Sequence of chain A:
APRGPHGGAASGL

Interface contacts:
Residue Y83 in chain B contacts residue A1 in chain A (closest heavy-atom distance 4.2 Å).
Residue I90 in chain B contacts residue P5 in chain A (closest heavy-atom distance 4.0 Å).
Residue I90 in chain B is in contact with residue P2 in chain A (closest heavy-atom distance 4.1 Å).
Residue L105 in chain B is in contact with residue L13 in chain A (closest heavy-atom distance 4.1 Å).
Residue S101 in chain B is in contact with residue L13 in chain A (closest heavy-atom distance 3.0 Å).
Residue Y108 in chain B contacts residue L13 in chain A (closest heavy-atom distance 2.9 Å).
Residue Y183 in chain B contacts residue R3 in chain A (closest heavy-atom distance 3.5 Å).
Residue Y183 in chain B contacts residue A1 in chain A (closest heavy-atom distance 2.8 Å).
Residue N87 in chain B contacts residue A1 in chain A (closest heavy-atom distance 3.8 Å).
Residue L119 in chain B interacts with residue L13 in chain A (closest heavy-atom distance 4.2 Å).
Residue Q179 in chain B contacts residue P5 in chain A (closest heavy-atom distance 4.3 Å).
Residue Y91 in chain B interacts with residue P2 in chain A (closest heavy-atom distance 3.8 Å).
Residue Y123 in chain B contacts residue P2 in chain A (closest heavy-atom distance 3.2 Å).
Residue R86 in chain B is in contact with residue G4 in chain A (closest heavy-atom distance 3.4 Å).
Residue M29 in chain B contacts residue A1 in chain A (closest heavy-atom distance 4.0 Å).
Residue Y147 in chain B contacts residue L13 in chain A (closest heavy-atom distance 3.7 Å).
Residue Y140 in chain B contacts residue L13 in chain A (closest heavy-atom distance 3.7 Å).
Residue Q179 in chain B interacts with residue H6 in chain A (closest heavy-atom distance 3.0 Å).
Residue R86 in chain B interacts with residue R3 in chain A (closest heavy-atom distance 4.0 Å).
Residue T97 in chain B contacts residue A10 in chain A (closest heavy-atom distance 3.4 Å).
Residue Y140 in chain B contacts residue R3 in chain A (closest heavy-atom distance 3.5 Å).
Residue Y183 in chain B contacts residue G7 in chain A (closest heavy-atom distance 3.8 Å).
Residue Q179 in chain B interacts with residue G7 in chain A (closest heavy-atom distance 3.8 Å).
Residue Y33 in chain B interacts with residue R3 in chain A (closest heavy-atom distance 4.4 Å).
Residue Y183 in chain B interacts with residue P2 in chain A (closest heavy-atom distance 4.2 Å).
Residue W191 in chain B is in contact with residue A1 in chain A (closest heavy-atom distance 3.3 Å).
Residue R180 in chain B contacts residue R3 in chain A (closest heavy-atom distance 3.4 Å).
Residue T97 in chain B is in contact with residue A9 in chain A (closest heavy-atom distance 2.7 Å).
Residue R180 in chain B contacts residue G8 in chain A (closest heavy-atom distance 3.8 Å).
Residue N104 in chain B contacts residue L13 in chain A (closest heavy-atom distance 2.8 Å).
Residue A93 in chain B contacts residue A9 in chain A (closest heavy-atom distance 4.3 Å).
Residue Q94 in chain B interacts with residue A9 in chain A (closest heavy-atom distance 3.3 Å).
Residue A182 in chain B is in contact with residue H6 in chain A (closest heavy-atom distance 4.7 Å).
Residue Y195 in chain B interacts with residue A1 in chain A (closest heavy-atom distance 2.6 Å).
Residue E69 in chain B interacts with residue P2 in chain A (closest heavy-atom distance 4.1 Å).
Residue I90 in chain B is in contact with residue G4 in chain A (closest heavy-atom distance 4.0 Å).
Residue E176 in chain B contacts residue G8 in chain A (closest heavy-atom distance 4.0 Å).
Residue W171 in chain B is in contact with residue G12 in chain A (closest heavy-atom distance 3.0 Å).
Residue R180 in chain B interacts with residue G7 in chain A (closest heavy-atom distance 3.3 Å).
Residue S101 in chain B is in contact with residue G12 in chain A (closest heavy-atom distance 3.5 Å).
Residue Y123 in chain B is in contact with residue R3 in chain A (closest heavy-atom distance 3.0 Å).
Residue W171 in chain B is in contact with residue L13 in chain A (closest heavy-atom distance 3.8 Å).
Residue K170 in chain B contacts residue G12 in chain A (closest heavy-atom distance 4.2 Å).
Residue K170 in chain B interacts with residue L13 in chain A (closest heavy-atom distance 3.1 Å).
Residue N87 in chain B is in contact with residue P2 in chain A (closest heavy-atom distance 3.5 Å).
Residue R86 in chain B is in contact with residue P2 in chain A (closest heavy-atom distance 2.9 Å).
Residue Y33 in chain B is in contact with residue P2 in chain A (closest heavy-atom distance 3.4 Å).
Residue R86 in chain B interacts with residue A1 in chain A (closest heavy-atom distance 4.0 Å).
Residue E176 in chain B contacts residue S11 in chain A (closest heavy-atom distance 3.2 Å).
Residue T97 in chain B is in contact with residue G12 in chain A (closest heavy-atom distance 3.7 Å).
Residue R180 in chain B interacts with residue S11 in chain A (closest heavy-atom distance 2.7 Å).
Residue W171 in chain B contacts residue S11 in chain A (closest heavy-atom distance 3.7 Å).
Residue I90 in chain B contacts residue R3 in chain A (closest heavy-atom distance 3.4 Å).
Residue T97 in chain B is in contact with residue S11 in chain A (closest heavy-atom distance 3.7 Å).
Residue D138 in chain B is in contact with residue R3 in chain A (closest heavy-atom distance 2.6 Å).
Residue Q94 in chain B contacts residue R3 in chain A (closest heavy-atom distance 4.6 Å).
Residue Y31 in chain B interacts with residue P2 in chain A (closest heavy-atom distance 3.5 Å).
Residue Q179 in chain B is in contact with residue G8 in chain A (closest heavy-atom distance 4.5 Å).
Residue Y31 in chain B is in contact with residue A1 in chain A (closest heavy-atom distance 2.9 Å).
Residue T167 in chain B contacts residue L13 in chain A (closest heavy-atom distance 2.6 Å).

Sequence of chain B:
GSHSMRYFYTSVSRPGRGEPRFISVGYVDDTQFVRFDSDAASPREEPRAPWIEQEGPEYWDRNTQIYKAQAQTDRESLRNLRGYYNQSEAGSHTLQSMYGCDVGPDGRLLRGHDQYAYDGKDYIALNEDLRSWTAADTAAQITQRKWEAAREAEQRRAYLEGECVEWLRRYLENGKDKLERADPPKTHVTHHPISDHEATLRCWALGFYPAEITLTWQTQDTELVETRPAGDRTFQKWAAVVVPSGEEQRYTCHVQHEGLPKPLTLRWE

The following describes two proteins that form a bound complex.